Interface contacts:
Residue R156 in chain B interacts with residue V96 in chain A (closest heavy-atom distance 4.3 Å).
Residue R156 in chain B is in contact with residue L95 in chain A (closest heavy-atom distance 2.7 Å).
Residue F160 in chain B contacts residue V96 in chain A (closest heavy-atom distance 3.7 Å).
Residue K157 in chain B contacts residue S94 in chain A (closest heavy-atom distance 4.3 Å).
Residue K157 in chain B interacts with residue L95 in chain A (closest heavy-atom distance 3.9 Å).

Sequence of chain B:
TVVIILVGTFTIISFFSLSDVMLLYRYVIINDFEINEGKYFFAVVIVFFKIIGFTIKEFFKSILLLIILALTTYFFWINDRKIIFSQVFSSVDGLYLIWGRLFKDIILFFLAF

The following describes two proteins that form a bound complex.

Sequence of chain A:
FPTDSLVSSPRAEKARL